Sequence of chain B:
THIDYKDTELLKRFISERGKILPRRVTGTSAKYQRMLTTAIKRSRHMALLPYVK

Sequence of chain A:
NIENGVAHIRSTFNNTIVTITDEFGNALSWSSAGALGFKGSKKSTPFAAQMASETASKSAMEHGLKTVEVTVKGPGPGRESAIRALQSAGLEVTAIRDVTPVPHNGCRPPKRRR

Interface contacts:
Residue R113 in chain A interacts with residue V53 in chain B (closest heavy-atom distance 2.9 Å).
Residue V102 in chain A interacts with residue P51 in chain B (closest heavy-atom distance 3.7 Å).
Residue R114 in chain A interacts with residue V53 in chain B (closest heavy-atom distance 3.7 Å).
Residue P101 in chain A is in contact with residue V53 in chain B (closest heavy-atom distance 4.5 Å).
Residue P103 in chain A is in contact with residue K54 in chain B (closest heavy-atom distance 2.8 Å).
Residue H104 in chain A contacts residue K54 in chain B (closest heavy-atom distance 3.7 Å).
Residue P101 in chain A is in contact with residue K54 in chain B (closest heavy-atom distance 3.2 Å).
Residue V102 in chain A interacts with residue V53 in chain B (closest heavy-atom distance 3.8 Å).
Residue V102 in chain A is in contact with residue Y52 in chain B (closest heavy-atom distance 3.4 Å).
Residue K111 in chain A is in contact with residue K54 in chain B (closest heavy-atom distance 4.9 Å).
Residue P103 in chain A interacts with residue P51 in chain B (closest heavy-atom distance 4.9 Å).
Residue V102 in chain A interacts with residue K54 in chain B (closest heavy-atom distance 4.0 Å).
Residue P103 in chain A interacts with residue V53 in chain B (closest heavy-atom distance 2.9 Å).
Residue R113 in chain A interacts with residue K54 in chain B (closest heavy-atom distance 3.4 Å).
Residue H104 in chain A contacts residue Y52 in chain B (closest heavy-atom distance 3.2 Å).
Residue V102 in chain A is in contact with residue R18 in chain B (closest heavy-atom distance 4.8 Å).
Residue R112 in chain A contacts residue K54 in chain B (closest heavy-atom distance 3.1 Å).
Residue H104 in chain A contacts residue V53 in chain B (closest heavy-atom distance 3.2 Å).
Residue N105 in chain A is in contact with residue K54 in chain B (closest heavy-atom distance 3.2 Å).
Residue R112 in chain A is in contact with residue V53 in chain B (closest heavy-atom distance 4.7 Å).
Residue N105 in chain A is in contact with residue V53 in chain B (closest heavy-atom distance 3.2 Å).
Residue H104 in chain A contacts residue P51 in chain B (closest heavy-atom distance 3.9 Å).
Residue H104 in chain A contacts residue L50 in chain B (closest heavy-atom distance 4.0 Å).

These two protein chains interact to form a complex.